Sequence of chain A:
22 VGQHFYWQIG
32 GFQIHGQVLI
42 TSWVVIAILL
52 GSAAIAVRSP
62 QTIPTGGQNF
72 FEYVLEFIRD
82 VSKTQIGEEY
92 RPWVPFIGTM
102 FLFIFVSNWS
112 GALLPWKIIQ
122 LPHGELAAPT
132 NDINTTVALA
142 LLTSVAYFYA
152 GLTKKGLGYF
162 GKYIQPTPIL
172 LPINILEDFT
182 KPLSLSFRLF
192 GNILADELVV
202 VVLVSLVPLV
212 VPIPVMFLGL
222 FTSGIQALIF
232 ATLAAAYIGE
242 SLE

Sequence of chain B:
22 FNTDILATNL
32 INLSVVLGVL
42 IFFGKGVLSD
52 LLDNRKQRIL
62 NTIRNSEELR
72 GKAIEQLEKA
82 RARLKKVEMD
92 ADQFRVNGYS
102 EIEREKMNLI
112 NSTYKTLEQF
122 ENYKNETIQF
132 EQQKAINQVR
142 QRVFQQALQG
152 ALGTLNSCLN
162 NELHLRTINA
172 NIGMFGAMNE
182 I

This data describes a binding interaction between two proteins.

Residue-level contacts at the interface:
Residue E77 in chain A interacts with residue R56 in chain B (closest heavy-atom distance 1.1 Å).
Residue K118 in chain A interacts with residue L27 in chain B (closest heavy-atom distance 1.1 Å).
Residue K118 in chain A interacts with residue I26 in chain B (closest heavy-atom distance 3.5 Å).
Residue M217 in chain A contacts residue N33 in chain B (closest heavy-atom distance 0.8 Å).
Residue T66 in chain A is in contact with residue D54 in chain B (closest heavy-atom distance 3.6 Å).
Residue M217 in chain A contacts residue V37 in chain B (closest heavy-atom distance 3.0 Å).
Residue N70 in chain A interacts with residue L53 in chain B (closest heavy-atom distance 1.4 Å).
Residue L122 in chain A contacts residue D25 in chain B (closest heavy-atom distance 1.2 Å).
Residue P123 in chain A is in contact with residue N23 in chain B (closest heavy-atom distance 1.5 Å).
Residue S111 in chain A interacts with residue L34 in chain B (closest heavy-atom distance 3.0 Å).
Residue K118 in chain A is in contact with residue T29 in chain B (closest heavy-atom distance 2.9 Å).
Residue F71 in chain A contacts residue L49 in chain B (closest heavy-atom distance 1.4 Å).
Residue L115 in chain A contacts residue L34 in chain B (closest heavy-atom distance 2.1 Å).
Residue I119 in chain A is in contact with residue I26 in chain B (closest heavy-atom distance 2.3 Å).
Residue Q121 in chain A contacts residue T24 in chain B (closest heavy-atom distance 0.9 Å).
Residue I120 in chain A is in contact with residue T24 in chain B (closest heavy-atom distance 3.6 Å).
Residue Q121 in chain A interacts with residue D25 in chain B (closest heavy-atom distance 0.4 Å).
Residue L122 in chain A contacts residue N23 in chain B (closest heavy-atom distance 2.4 Å).
Residue I120 in chain A interacts with residue D25 in chain B (closest heavy-atom distance 1.3 Å).
Residue T66 in chain A is in contact with residue K57 in chain B (closest heavy-atom distance 2.2 Å).
Residue L210 in chain A is in contact with residue N33 in chain B (closest heavy-atom distance 3.5 Å).
Residue N70 in chain A interacts with residue K57 in chain B (closest heavy-atom distance 3.1 Å).
Residue I119 in chain A is in contact with residue L31 in chain B (closest heavy-atom distance 1.5 Å).
Residue P123 in chain A contacts residue T24 in chain B (closest heavy-atom distance 2.8 Å).
Residue N70 in chain A is in contact with residue D54 in chain B (closest heavy-atom distance 2.5 Å).
Residue E73 in chain A interacts with residue R56 in chain B (closest heavy-atom distance 2.7 Å).
Residue F71 in chain A is in contact with residue L53 in chain B (closest heavy-atom distance 1.4 Å).
Residue L114 in chain A contacts residue L38 in chain B (closest heavy-atom distance 2.0 Å).
Residue A113 in chain A contacts residue L34 in chain B (closest heavy-atom distance 0.7 Å).
Residue K118 in chain A contacts residue L31 in chain B (closest heavy-atom distance 3.1 Å).
Residue Q121 in chain A interacts with residue I26 in chain B (closest heavy-atom distance 0.8 Å).
Residue Y27 in chain A interacts with residue F22 in chain B (closest heavy-atom distance 1.1 Å).
Residue T63 in chain A interacts with residue I64 in chain B (closest heavy-atom distance 3.1 Å).
Residue H124 in chain A interacts with residue F22 in chain B (closest heavy-atom distance 3.1 Å).
Residue G112 in chain A interacts with residue L34 in chain B (closest heavy-atom distance 2.8 Å).
Residue I64 in chain A interacts with residue K57 in chain B (closest heavy-atom distance 1.8 Å).
Residue W110 in chain A contacts residue L41 in chain B (closest heavy-atom distance 0.5 Å).
Residue I119 in chain A contacts residue L27 in chain B (closest heavy-atom distance 2.1 Å).
Residue W117 in chain A interacts with residue N30 in chain B (closest heavy-atom distance 3.3 Å).
Residue L114 in chain A contacts residue S35 in chain B (closest heavy-atom distance 3.0 Å).
Residue V201 in chain A is in contact with residue N33 in chain B (closest heavy-atom distance 3.0 Å).
Residue L114 in chain A is in contact with residue L41 in chain B (closest heavy-atom distance 3.7 Å).
Residue P65 in chain A interacts with residue K57 in chain B (closest heavy-atom distance 1.2 Å).
Residue Q29 in chain A interacts with residue F22 in chain B (closest heavy-atom distance 3.6 Å).
Residue L114 in chain A interacts with residue V37 in chain B (closest heavy-atom distance 1.7 Å).
Residue P123 in chain A interacts with residue F22 in chain B (closest heavy-atom distance 3.2 Å).
Residue L122 in chain A contacts residue T24 in chain B (closest heavy-atom distance 2.2 Å).
Residue I64 in chain A contacts residue L61 in chain B (closest heavy-atom distance 2.9 Å).
Residue L114 in chain A is in contact with residue L34 in chain B (closest heavy-atom distance 1.3 Å).
Residue F72 in chain A is in contact with residue L53 in chain B (closest heavy-atom distance 3.7 Å).
Residue Y74 in chain A interacts with residue L53 in chain B (closest heavy-atom distance 2.4 Å).
Residue W117 in chain A interacts with residue L31 in chain B (closest heavy-atom distance 2.1 Å).
Residue K118 in chain A is in contact with residue N30 in chain B (closest heavy-atom distance 0.6 Å).
Residue P65 in chain A is in contact with residue I60 in chain B (closest heavy-atom distance 3.4 Å).
Residue Y27 in chain A contacts residue N23 in chain B (closest heavy-atom distance 3.4 Å).
Residue I120 in chain A is in contact with residue I26 in chain B (closest heavy-atom distance 2.9 Å).
Residue K118 in chain A interacts with residue A28 in chain B (closest heavy-atom distance 3.1 Å).
Residue P116 in chain A contacts residue L31 in chain B (closest heavy-atom distance 1.9 Å).
Residue L115 in chain A contacts residue L38 in chain B (closest heavy-atom distance 3.2 Å).
Residue L221 in chain A interacts with residue V37 in chain B (closest heavy-atom distance 2.6 Å).